Sequence of protein 1:
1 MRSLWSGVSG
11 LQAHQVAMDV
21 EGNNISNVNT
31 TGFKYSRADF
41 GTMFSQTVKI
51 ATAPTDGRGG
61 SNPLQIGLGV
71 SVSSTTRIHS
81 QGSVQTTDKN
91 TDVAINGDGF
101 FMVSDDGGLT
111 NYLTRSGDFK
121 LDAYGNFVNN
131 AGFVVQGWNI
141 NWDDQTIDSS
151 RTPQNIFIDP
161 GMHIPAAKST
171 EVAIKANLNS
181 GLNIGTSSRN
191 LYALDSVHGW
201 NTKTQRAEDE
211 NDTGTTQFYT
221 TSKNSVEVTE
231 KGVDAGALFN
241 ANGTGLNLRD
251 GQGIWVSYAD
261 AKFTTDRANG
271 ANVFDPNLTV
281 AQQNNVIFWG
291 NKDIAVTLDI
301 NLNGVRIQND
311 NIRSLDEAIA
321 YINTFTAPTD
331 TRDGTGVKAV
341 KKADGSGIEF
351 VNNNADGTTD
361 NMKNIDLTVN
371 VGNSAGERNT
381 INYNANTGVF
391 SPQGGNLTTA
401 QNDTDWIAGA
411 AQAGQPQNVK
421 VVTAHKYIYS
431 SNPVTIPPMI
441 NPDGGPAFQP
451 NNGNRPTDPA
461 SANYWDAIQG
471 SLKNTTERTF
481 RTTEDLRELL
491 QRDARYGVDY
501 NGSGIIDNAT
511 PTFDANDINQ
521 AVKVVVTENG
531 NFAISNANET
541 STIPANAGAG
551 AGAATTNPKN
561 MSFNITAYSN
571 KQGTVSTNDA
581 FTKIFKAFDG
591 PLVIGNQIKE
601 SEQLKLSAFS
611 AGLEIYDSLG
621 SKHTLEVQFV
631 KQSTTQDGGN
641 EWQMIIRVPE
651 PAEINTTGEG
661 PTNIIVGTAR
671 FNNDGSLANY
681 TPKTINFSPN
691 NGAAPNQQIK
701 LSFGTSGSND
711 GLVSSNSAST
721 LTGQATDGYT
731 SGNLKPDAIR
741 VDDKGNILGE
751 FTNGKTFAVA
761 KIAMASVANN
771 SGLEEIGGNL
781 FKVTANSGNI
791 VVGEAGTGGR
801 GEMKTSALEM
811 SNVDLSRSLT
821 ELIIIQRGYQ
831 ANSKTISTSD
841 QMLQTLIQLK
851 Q

Interface contacts:
Residue G67 in protein 2 contacts residue N23 in protein 1 (closest heavy-atom distance 2.8 Å).
Residue G41 in protein 2 contacts residue N779 in protein 1 (closest heavy-atom distance 3.8 Å).
Residue D98 in protein 2 interacts with residue D737 in protein 1 (closest heavy-atom distance 2.9 Å).
Residue N832 in protein 2 contacts residue S26 in protein 1 (closest heavy-atom distance 3.7 Å).
Residue D39 in protein 2 contacts residue D118 in protein 1 (closest heavy-atom distance 3.8 Å).
Residue F44 in protein 2 contacts residue G777 in protein 1 (closest heavy-atom distance 3.3 Å).
Residue G69 in protein 2 contacts residue N23 in protein 1 (closest heavy-atom distance 3.3 Å).
Residue V70 in protein 2 interacts with residue S26 in protein 1 (closest heavy-atom distance 3.7 Å).
Residue T845 in protein 2 is in contact with residue Y829 in protein 1 (closest heavy-atom distance 3.8 Å).
Residue I824 in protein 2 contacts residue N29 in protein 1 (closest heavy-atom distance 3.8 Å).
Residue F40 in protein 2 interacts with residue N779 in protein 1 (closest heavy-atom distance 3.9 Å).
Residue S6 in protein 2 is in contact with residue S26 in protein 1 (closest heavy-atom distance 2.7 Å).
Residue T42 in protein 2 is in contact with residue E775 in protein 1 (closest heavy-atom distance 3.8 Å).
Residue Q841 in protein 2 contacts residue Q826 in protein 1 (closest heavy-atom distance 2.9 Å).
Residue T47 in protein 2 is in contact with residue E774 in protein 1 (closest heavy-atom distance 2.8 Å).
Residue M43 in protein 2 is in contact with residue G777 in protein 1 (closest heavy-atom distance 3.8 Å).
Residue L846 in protein 2 interacts with residue Y829 in protein 1 (closest heavy-atom distance 2.3 Å).
Residue T52 in protein 2 interacts with residue N786 in protein 1 (closest heavy-atom distance 3.7 Å).
Residue Q65 in protein 2 interacts with residue T75 in protein 1 (closest heavy-atom distance 3.7 Å).
Residue S3 in protein 2 is in contact with residue D19 in protein 1 (closest heavy-atom distance 3.4 Å).
Residue H14 in protein 2 interacts with residue N29 in protein 1 (closest heavy-atom distance 3.3 Å).
Residue N769 in protein 2 contacts residue L121 in protein 1 (closest heavy-atom distance 3.8 Å).
Residue Y35 in protein 2 is in contact with residue D88 in protein 1 (closest heavy-atom distance 2.9 Å).
Residue G10 in protein 2 interacts with residue S26 in protein 1 (closest heavy-atom distance 3.6 Å).
Residue R2 in protein 2 is in contact with residue D19 in protein 1 (closest heavy-atom distance 3.1 Å).
Residue T42 in protein 2 interacts with residue N27 in protein 1 (closest heavy-atom distance 3.1 Å).
Residue R37 in protein 2 contacts residue K89 in protein 1 (closest heavy-atom distance 3.6 Å).
Residue T42 in protein 2 is in contact with residue N779 in protein 1 (closest heavy-atom distance 3.4 Å).
Residue S45 in protein 2 is in contact with residue E775 in protein 1 (closest heavy-atom distance 3.7 Å).
Residue F40 in protein 2 interacts with residue T30 in protein 1 (closest heavy-atom distance 3.4 Å).
Residue N62 in protein 2 contacts residue G772 in protein 1 (closest heavy-atom distance 3.6 Å).
Residue V70 in protein 2 is in contact with residue N27 in protein 1 (closest heavy-atom distance 2.0 Å).
Residue T42 in protein 2 contacts residue G778 in protein 1 (closest heavy-atom distance 2.3 Å).
Residue S3 in protein 2 contacts residue M18 in protein 1 (closest heavy-atom distance 3.7 Å).
Residue M842 in protein 2 interacts with residue M18 in protein 1 (closest heavy-atom distance 3.5 Å).
Residue N786 in protein 2 interacts with residue D122 in protein 1 (closest heavy-atom distance 3.6 Å).
Residue A51 in protein 2 interacts with residue A785 in protein 1 (closest heavy-atom distance 3.1 Å).
Residue N786 in protein 2 contacts residue A123 in protein 1 (closest heavy-atom distance 3.4 Å).
Residue T845 in protein 2 interacts with residue Q830 in protein 1 (closest heavy-atom distance 3.3 Å).
Residue S6 in protein 2 is in contact with residue G22 in protein 1 (closest heavy-atom distance 3.7 Å).
Residue R817 in protein 2 is in contact with residue Q85 in protein 1 (closest heavy-atom distance 3.9 Å).
Residue N832 in protein 2 is in contact with residue I25 in protein 1 (closest heavy-atom distance 3.1 Å).
Residue M842 in protein 2 is in contact with residue Y829 in protein 1 (closest heavy-atom distance 2.8 Å).
Residue G60 in protein 2 contacts residue N786 in protein 1 (closest heavy-atom distance 2.7 Å).
Residue T76 in protein 2 contacts residue K120 in protein 1 (closest heavy-atom distance 2.7 Å).
Residue S61 in protein 2 interacts with residue N786 in protein 1 (closest heavy-atom distance 2.1 Å).
Residue R817 in protein 2 is in contact with residue T86 in protein 1 (closest heavy-atom distance 3.3 Å).
Residue Q65 in protein 2 is in contact with residue R77 in protein 1 (closest heavy-atom distance 2.4 Å).
Residue T835 in protein 2 is in contact with residue I25 in protein 1 (closest heavy-atom distance 3.7 Å).
Residue S73 in protein 2 interacts with residue N130 in protein 1 (closest heavy-atom distance 3.2 Å).
Residue A51 in protein 2 is in contact with residue T784 in protein 1 (closest heavy-atom distance 3.8 Å).
Residue P63 in protein 2 is in contact with residue G772 in protein 1 (closest heavy-atom distance 2.7 Å).
Residue N62 in protein 2 interacts with residue N786 in protein 1 (closest heavy-atom distance 3.3 Å).
Residue L849 in protein 2 is in contact with residue S833 in protein 1 (closest heavy-atom distance 3.2 Å).
Residue R817 in protein 2 is in contact with residue T87 in protein 1 (closest heavy-atom distance 3.9 Å).
Residue L64 in protein 2 interacts with residue S73 in protein 1 (closest heavy-atom distance 3.7 Å).
Residue T42 in protein 2 contacts residue G777 in protein 1 (closest heavy-atom distance 3.7 Å).
Residue Q65 in protein 2 contacts residue E775 in protein 1 (closest heavy-atom distance 3.4 Å).
Residue L64 in protein 2 contacts residue S74 in protein 1 (closest heavy-atom distance 3.9 Å).
Residue S787 in protein 2 contacts residue A123 in protein 1 (closest heavy-atom distance 3.3 Å).

The following describes two proteins that form a bound complex.

Sequence of protein 2:
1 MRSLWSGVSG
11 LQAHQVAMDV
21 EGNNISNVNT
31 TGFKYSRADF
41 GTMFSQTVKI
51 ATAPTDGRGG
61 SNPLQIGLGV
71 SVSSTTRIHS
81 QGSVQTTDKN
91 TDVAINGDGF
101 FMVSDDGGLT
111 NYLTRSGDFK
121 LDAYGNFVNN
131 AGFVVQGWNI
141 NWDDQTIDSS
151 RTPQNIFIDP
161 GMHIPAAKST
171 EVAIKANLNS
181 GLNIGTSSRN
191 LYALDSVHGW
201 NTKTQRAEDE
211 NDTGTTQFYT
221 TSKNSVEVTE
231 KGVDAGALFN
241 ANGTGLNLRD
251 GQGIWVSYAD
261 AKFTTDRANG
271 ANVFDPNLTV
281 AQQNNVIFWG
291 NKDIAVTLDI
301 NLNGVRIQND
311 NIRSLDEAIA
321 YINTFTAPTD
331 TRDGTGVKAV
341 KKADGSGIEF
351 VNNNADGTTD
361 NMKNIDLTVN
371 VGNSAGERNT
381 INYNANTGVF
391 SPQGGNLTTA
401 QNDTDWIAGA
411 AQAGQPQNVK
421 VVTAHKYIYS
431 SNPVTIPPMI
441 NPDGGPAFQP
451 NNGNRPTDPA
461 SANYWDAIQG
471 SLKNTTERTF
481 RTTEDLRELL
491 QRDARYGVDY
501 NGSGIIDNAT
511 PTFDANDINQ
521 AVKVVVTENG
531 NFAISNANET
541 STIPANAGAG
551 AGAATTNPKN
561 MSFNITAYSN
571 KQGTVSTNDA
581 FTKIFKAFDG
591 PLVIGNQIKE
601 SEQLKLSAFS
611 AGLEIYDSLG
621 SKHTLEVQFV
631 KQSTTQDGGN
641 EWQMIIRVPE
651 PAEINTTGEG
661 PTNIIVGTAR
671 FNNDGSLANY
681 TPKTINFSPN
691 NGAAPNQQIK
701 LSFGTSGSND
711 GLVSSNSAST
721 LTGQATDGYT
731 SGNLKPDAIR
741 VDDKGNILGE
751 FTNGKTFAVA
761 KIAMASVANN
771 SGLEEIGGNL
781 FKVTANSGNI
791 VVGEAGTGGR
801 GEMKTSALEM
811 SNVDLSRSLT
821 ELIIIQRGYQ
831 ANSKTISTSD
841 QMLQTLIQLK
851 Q